Sequence of protein 1:
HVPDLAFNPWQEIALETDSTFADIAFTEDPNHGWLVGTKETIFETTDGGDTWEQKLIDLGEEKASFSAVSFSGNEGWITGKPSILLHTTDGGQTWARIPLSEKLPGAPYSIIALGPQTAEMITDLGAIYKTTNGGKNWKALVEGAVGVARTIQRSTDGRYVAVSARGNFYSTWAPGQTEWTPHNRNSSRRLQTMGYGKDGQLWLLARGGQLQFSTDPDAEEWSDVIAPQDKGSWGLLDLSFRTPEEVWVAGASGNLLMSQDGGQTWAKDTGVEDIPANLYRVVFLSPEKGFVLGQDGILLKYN

These two protein chains interact to form a complex.

Residue-level contacts at the interface:
Residue R219 in protein 1 interacts with residue G166 in protein 2 (closest heavy-atom distance 3.5 Å).
Residue R219 in protein 1 interacts with residue Q165 in protein 2 (closest heavy-atom distance 3.7 Å).
Residue G265 in protein 1 contacts residue I89 in protein 2 (closest heavy-atom distance 3.4 Å).
Residue A157 in protein 1 contacts residue F339 in protein 2 (closest heavy-atom distance 3.5 Å).
Residue S263 in protein 1 contacts residue G90 in protein 2 (closest heavy-atom distance 3.5 Å).
Residue W264 in protein 1 contacts residue H92 in protein 2 (closest heavy-atom distance 3.0 Å).
Residue S263 in protein 1 interacts with residue H92 in protein 2 (closest heavy-atom distance 3.3 Å).
Residue L134 in protein 1 is in contact with residue L343 in protein 2 (closest heavy-atom distance 3.5 Å).
Residue G177 in protein 1 interacts with residue H332 in protein 2 (closest heavy-atom distance 3.6 Å).
Residue A170 in protein 1 is in contact with residue L341 in protein 2 (closest heavy-atom distance 2.9 Å).
Residue K133 in protein 1 contacts residue P340 in protein 2 (closest heavy-atom distance 3.6 Å).
Residue N198 in protein 1 is in contact with residue E189 in protein 2 (closest heavy-atom distance 3.4 Å).
Residue G174 in protein 1 interacts with residue N335 in protein 2 (closest heavy-atom distance 3.4 Å).
Residue K166 in protein 1 is in contact with residue L343 in protein 2 (closest heavy-atom distance 3.7 Å).
Residue S218 in protein 1 interacts with residue N296 in protein 2 (closest heavy-atom distance 3.6 Å).
Residue A282 in protein 1 contacts residue A88 in protein 2 (closest heavy-atom distance 3.6 Å).
Residue Y159 in protein 1 contacts residue P340 in protein 2 (closest heavy-atom distance 2.9 Å).
Residue K166 in protein 1 interacts with residue A344 in protein 2 (closest heavy-atom distance 3.0 Å).
Residue K169 in protein 1 interacts with residue L341 in protein 2 (closest heavy-atom distance 3.5 Å).
Residue K133 in protein 1 contacts residue L343 in protein 2 (closest heavy-atom distance 3.6 Å).
Residue A175 in protein 1 interacts with residue H332 in protein 2 (closest heavy-atom distance 3.6 Å).
Residue S131 in protein 1 is in contact with residue L343 in protein 2 (closest heavy-atom distance 3.4 Å).
Residue S263 in protein 1 contacts residue I89 in protein 2 (closest heavy-atom distance 3.0 Å).
Residue N198 in protein 1 is in contact with residue E329 in protein 2 (closest heavy-atom distance 3.1 Å).
Residue A175 in protein 1 contacts residue F339 in protein 2 (closest heavy-atom distance 3.5 Å).
Residue W264 in protein 1 is in contact with residue Y94 in protein 2 (closest heavy-atom distance 3.4 Å).
Residue W168 in protein 1 interacts with residue D342 in protein 2 (closest heavy-atom distance 2.8 Å).
Residue A175 in protein 1 interacts with residue E333 in protein 2 (closest heavy-atom distance 3.2 Å).
Residue G238 in protein 1 is in contact with residue G166 in protein 2 (closest heavy-atom distance 3.2 Å).
Residue Q222 in protein 1 interacts with residue N87 in protein 2 (closest heavy-atom distance 2.4 Å).
Residue W210 in protein 1 contacts residue N335 in protein 2 (closest heavy-atom distance 2.9 Å).
Residue A175 in protein 1 is in contact with residue R334 in protein 2 (closest heavy-atom distance 3.5 Å).
Residue A307 in protein 1 interacts with residue E104 in protein 2 (closest heavy-atom distance 3.4 Å).
Residue R237 in protein 1 contacts residue Q165 in protein 2 (closest heavy-atom distance 3.5 Å).
Residue R237 in protein 1 is in contact with residue N87 in protein 2 (closest heavy-atom distance 3.0 Å).
Residue R180 in protein 1 contacts residue D61 in protein 2 (closest heavy-atom distance 3.1 Å).
Residue S263 in protein 1 interacts with residue L91 in protein 2 (closest heavy-atom distance 3.5 Å).
Residue G265 in protein 1 contacts residue A88 in protein 2 (closest heavy-atom distance 2.7 Å).
Residue R180 in protein 1 contacts residue N87 in protein 2 (closest heavy-atom distance 3.0 Å).
Residue R237 in protein 1 is in contact with residue G166 in protein 2 (closest heavy-atom distance 3.7 Å).
Residue P306 in protein 1 is in contact with residue E104 in protein 2 (closest heavy-atom distance 3.0 Å).
Residue W264 in protein 1 contacts residue I89 in protein 2 (closest heavy-atom distance 3.3 Å).
Residue R220 in protein 1 contacts residue D170 in protein 2 (closest heavy-atom distance 2.5 Å).
Residue R237 in protein 1 contacts residue D170 in protein 2 (closest heavy-atom distance 3.1 Å).
Residue R220 in protein 1 interacts with residue E189 in protein 2 (closest heavy-atom distance 2.4 Å).
Residue G174 in protein 1 contacts residue F339 in protein 2 (closest heavy-atom distance 3.2 Å).
Residue F199 in protein 1 is in contact with residue V330 in protein 2 (closest heavy-atom distance 3.6 Å).
Residue N167 in protein 1 is in contact with residue L343 in protein 2 (closest heavy-atom distance 3.2 Å).
Residue A170 in protein 1 is in contact with residue P340 in protein 2 (closest heavy-atom distance 3.4 Å).
Residue K169 in protein 1 is in contact with residue D342 in protein 2 (closest heavy-atom distance 3.2 Å).
Residue A175 in protein 1 is in contact with residue N335 in protein 2 (closest heavy-atom distance 2.9 Å).
Residue P306 in protein 1 interacts with residue A100 in protein 2 (closest heavy-atom distance 3.7 Å).
Residue Y310 in protein 1 interacts with residue D59 in protein 2 (closest heavy-atom distance 2.2 Å).
Residue L155 in protein 1 contacts residue H332 in protein 2 (closest heavy-atom distance 3.4 Å).
Residue E209 in protein 1 interacts with residue A336 in protein 2 (closest heavy-atom distance 3.2 Å).
Residue P212 in protein 1 contacts residue R334 in protein 2 (closest heavy-atom distance 3.3 Å).
Residue E209 in protein 1 interacts with residue N335 in protein 2 (closest heavy-atom distance 3.6 Å).
Residue W168 in protein 1 contacts residue L343 in protein 2 (closest heavy-atom distance 2.9 Å).
Residue W168 in protein 1 is in contact with residue A344 in protein 2 (closest heavy-atom distance 2.9 Å).
Residue F199 in protein 1 contacts residue E329 in protein 2 (closest heavy-atom distance 3.2 Å).

Sequence of protein 2:
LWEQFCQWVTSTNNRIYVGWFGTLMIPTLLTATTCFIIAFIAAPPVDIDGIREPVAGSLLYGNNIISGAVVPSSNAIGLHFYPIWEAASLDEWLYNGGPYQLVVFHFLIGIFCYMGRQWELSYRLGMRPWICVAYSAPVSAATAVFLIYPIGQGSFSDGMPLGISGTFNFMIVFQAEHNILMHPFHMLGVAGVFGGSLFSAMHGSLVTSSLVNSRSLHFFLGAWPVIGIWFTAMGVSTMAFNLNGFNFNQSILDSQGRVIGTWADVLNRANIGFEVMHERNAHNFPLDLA